Sequence of protein 2:
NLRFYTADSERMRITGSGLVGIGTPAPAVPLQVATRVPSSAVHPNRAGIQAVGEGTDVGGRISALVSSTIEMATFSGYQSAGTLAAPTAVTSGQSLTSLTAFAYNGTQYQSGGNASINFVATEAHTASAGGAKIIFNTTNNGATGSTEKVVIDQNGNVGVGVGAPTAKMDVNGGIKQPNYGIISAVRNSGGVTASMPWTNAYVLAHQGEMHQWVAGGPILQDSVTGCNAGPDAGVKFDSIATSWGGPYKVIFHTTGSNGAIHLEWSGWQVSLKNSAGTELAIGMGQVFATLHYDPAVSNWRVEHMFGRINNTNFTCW

Residue-level contacts at the interface:
Residue E89 in protein 1 contacts residue Q97 in protein 2 (closest heavy-atom distance 2.7 Å).
Residue Y96 in protein 1 is in contact with residue H61 in protein 2 (closest heavy-atom distance 3.0 Å).
Residue P105 in protein 1 interacts with residue Y122 in protein 2 (closest heavy-atom distance 3.0 Å).
Residue S86 in protein 1 interacts with residue Q97 in protein 2 (closest heavy-atom distance 2.9 Å).
Residue A91 in protein 1 interacts with residue S116 in protein 2 (closest heavy-atom distance 2.9 Å).
Residue R326 in protein 1 is in contact with residue G325 in protein 2 (closest heavy-atom distance 2.8 Å).
Residue T140 in protein 1 contacts residue N159 in protein 2 (closest heavy-atom distance 2.5 Å).
Residue G95 in protein 1 is in contact with residue T118 in protein 2 (closest heavy-atom distance 2.8 Å).
Residue V108 in protein 1 interacts with residue Y122 in protein 2 (closest heavy-atom distance 3.1 Å).
Residue Q97 in protein 1 is in contact with residue Y122 in protein 2 (closest heavy-atom distance 3.1 Å).
Residue T101 in protein 1 interacts with residue E72 in protein 2 (closest heavy-atom distance 2.3 Å).
Residue G73 in protein 1 is in contact with residue S86 in protein 2 (closest heavy-atom distance 2.9 Å).
Residue E141 in protein 1 contacts residue N159 in protein 2 (closest heavy-atom distance 3.0 Å).
Residue K194 in protein 1 is in contact with residue Q225 in protein 2 (closest heavy-atom distance 3.0 Å).
Residue R326 in protein 1 contacts residue T333 in protein 2 (closest heavy-atom distance 2.7 Å).
Residue F93 in protein 1 is in contact with residue S116 in protein 2 (closest heavy-atom distance 2.9 Å).
Residue S81 in protein 1 contacts residue S94 in protein 2 (closest heavy-atom distance 2.8 Å).
Residue I80 in protein 1 is in contact with residue T92 in protein 2 (closest heavy-atom distance 3.0 Å).
Residue I67 in protein 1 interacts with residue S81 in protein 2 (closest heavy-atom distance 3.0 Å).
Residue D188 in protein 1 interacts with residue K194 in protein 2 (closest heavy-atom distance 3.0 Å).
Residue W262 in protein 1 interacts with residue H280 in protein 2 (closest heavy-atom distance 2.9 Å).
Residue I193 in protein 1 interacts with residue M228 in protein 2 (closest heavy-atom distance 2.7 Å).
Residue E141 in protein 1 contacts residue G160 in protein 2 (closest heavy-atom distance 2.9 Å).
Residue I80 in protein 1 is in contact with residue S94 in protein 2 (closest heavy-atom distance 2.6 Å).
Residue H143 in protein 1 contacts residue N132 in protein 2 (closest heavy-atom distance 3.0 Å).
Residue V51 in protein 1 contacts residue Q68 in protein 2 (closest heavy-atom distance 3.1 Å).
Residue I80 in protein 1 is in contact with residue S81 in protein 2 (closest heavy-atom distance 2.9 Å).
Residue A69 in protein 1 is in contact with residue L83 in protein 2 (closest heavy-atom distance 2.8 Å).
Residue G34 in protein 1 interacts with residue R29 in protein 2 (closest heavy-atom distance 3.0 Å).
Residue Q172 in protein 1 interacts with residue N158 in protein 2 (closest heavy-atom distance 2.8 Å).
Residue G148 in protein 1 contacts residue A161 in protein 2 (closest heavy-atom distance 2.7 Å).
Residue S81 in protein 1 is in contact with residue Y96 in protein 2 (closest heavy-atom distance 3.1 Å).
Residue V12 in protein 1 interacts with residue A21 in protein 2 (closest heavy-atom distance 2.5 Å).
Residue N329 in protein 1 contacts residue D250 in protein 2 (closest heavy-atom distance 3.0 Å).
Residue G71 in protein 1 contacts residue L83 in protein 2 (closest heavy-atom distance 2.8 Å).
Residue V55 in protein 1 is in contact with residue V76 in protein 2 (closest heavy-atom distance 2.8 Å).
Residue N329 in protein 1 interacts with residue F332 in protein 2 (closest heavy-atom distance 3.0 Å).
Residue L49 in protein 1 contacts residue Q68 in protein 2 (closest heavy-atom distance 3.0 Å).
Residue K267 in protein 1 is in contact with residue E282 in protein 2 (closest heavy-atom distance 2.5 Å).
Residue N329 in protein 1 contacts residue T333 in protein 2 (closest heavy-atom distance 2.5 Å).
Residue N329 in protein 1 is in contact with residue N331 in protein 2 (closest heavy-atom distance 3.0 Å).
Residue R79 in protein 1 is in contact with residue E89 in protein 2 (closest heavy-atom distance 2.8 Å).
Residue G148 in protein 1 interacts with residue N132 in protein 2 (closest heavy-atom distance 2.5 Å).
Residue V84 in protein 1 is in contact with residue S98 in protein 2 (closest heavy-atom distance 2.8 Å).
Residue G66 in protein 1 contacts residue R79 in protein 2 (closest heavy-atom distance 3.1 Å).
Residue L102 in protein 1 interacts with residue E72 in protein 2 (closest heavy-atom distance 3.0 Å).
Residue Q97 in protein 1 contacts residue F120 in protein 2 (closest heavy-atom distance 3.0 Å).
Residue Q172 in protein 1 interacts with residue N159 in protein 2 (closest heavy-atom distance 2.8 Å).
Residue S86 in protein 1 interacts with residue S98 in protein 2 (closest heavy-atom distance 2.6 Å).
Residue A82 in protein 1 interacts with residue Y96 in protein 2 (closest heavy-atom distance 3.1 Å).
Residue A69 in protein 1 is in contact with residue S81 in protein 2 (closest heavy-atom distance 3.1 Å).
Residue V55 in protein 1 is in contact with residue D75 in protein 2 (closest heavy-atom distance 3.0 Å).
Residue A150 in protein 1 is in contact with residue T157 in protein 2 (closest heavy-atom distance 2.9 Å).
Residue G191 in protein 1 interacts with residue Q195 in protein 2 (closest heavy-atom distance 2.7 Å).
Residue S85 in protein 1 contacts residue G100 in protein 2 (closest heavy-atom distance 3.0 Å).
Residue Q172 in protein 1 interacts with residue T157 in protein 2 (closest heavy-atom distance 3.0 Å).
Residue G95 in protein 1 contacts residue F120 in protein 2 (closest heavy-atom distance 2.6 Å).
Residue L49 in protein 1 is in contact with residue G66 in protein 2 (closest heavy-atom distance 3.1 Å).
Residue V189 in protein 1 is in contact with residue K194 in protein 2 (closest heavy-atom distance 2.8 Å).
Residue S85 in protein 1 contacts residue S98 in protein 2 (closest heavy-atom distance 3.1 Å).

Sequence of protein 1:
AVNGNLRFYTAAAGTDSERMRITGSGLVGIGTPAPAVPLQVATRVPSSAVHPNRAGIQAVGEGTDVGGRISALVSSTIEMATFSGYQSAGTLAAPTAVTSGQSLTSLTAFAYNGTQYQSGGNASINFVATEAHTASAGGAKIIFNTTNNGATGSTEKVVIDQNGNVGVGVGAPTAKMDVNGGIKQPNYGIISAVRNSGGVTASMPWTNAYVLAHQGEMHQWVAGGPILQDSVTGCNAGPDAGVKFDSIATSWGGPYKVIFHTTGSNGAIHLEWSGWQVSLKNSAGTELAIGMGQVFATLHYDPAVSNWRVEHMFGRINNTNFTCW

The following describes two proteins that form a bound complex.